Contacts between the two chains:
Residue I123 in chain B contacts residue M8 in chain A (closest heavy-atom distance 4.6 Å).

The following describes two proteins that form a bound complex.

Sequence of chain B:
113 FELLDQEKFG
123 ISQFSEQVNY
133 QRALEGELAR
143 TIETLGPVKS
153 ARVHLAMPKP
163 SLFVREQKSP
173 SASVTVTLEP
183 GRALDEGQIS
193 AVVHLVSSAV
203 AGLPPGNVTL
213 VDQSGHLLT

Sequence of chain A:
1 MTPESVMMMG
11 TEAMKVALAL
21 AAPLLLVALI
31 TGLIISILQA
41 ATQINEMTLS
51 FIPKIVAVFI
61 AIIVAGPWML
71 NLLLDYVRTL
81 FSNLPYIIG